Sequence of protein 1:
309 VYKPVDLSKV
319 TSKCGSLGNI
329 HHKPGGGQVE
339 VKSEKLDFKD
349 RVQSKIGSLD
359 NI

Contacts between the two chains:
Residue F346 in protein 1 contacts residue F346 in protein 2 (closest heavy-atom distance 3.3 Å).
Residue E342 in protein 1 is in contact with residue E342 in protein 2 (closest heavy-atom distance 3.0 Å).
Residue D348 in protein 1 is in contact with residue R349 in protein 2 (closest heavy-atom distance 2.9 Å).
Residue D348 in protein 1 interacts with residue D348 in protein 2 (closest heavy-atom distance 2.8 Å).
Residue Q336 in protein 1 is in contact with residue Q336 in protein 2 (closest heavy-atom distance 2.8 Å).
Residue N327 in protein 1 contacts residue I328 in protein 2 (closest heavy-atom distance 2.9 Å).
Residue G335 in protein 1 interacts with residue G335 in protein 2 (closest heavy-atom distance 3.2 Å).
Residue H329 in protein 1 interacts with residue I328 in protein 2 (closest heavy-atom distance 2.8 Å).
Residue V350 in protein 1 is in contact with residue Q351 in protein 2 (closest heavy-atom distance 2.8 Å).
Residue K353 in protein 1 is in contact with residue K353 in protein 2 (closest heavy-atom distance 3.3 Å).
Residue G334 in protein 1 interacts with residue G334 in protein 2 (closest heavy-atom distance 3.1 Å).
Residue S356 in protein 1 is in contact with residue L357 in protein 2 (closest heavy-atom distance 2.8 Å).
Residue Y310 in protein 1 interacts with residue Y310 in protein 2 (closest heavy-atom distance 3.3 Å).
Residue H329 in protein 1 contacts residue H330 in protein 2 (closest heavy-atom distance 2.9 Å).
Residue V313 in protein 1 contacts residue D314 in protein 2 (closest heavy-atom distance 3.0 Å).
Residue L315 in protein 1 is in contact with residue L315 in protein 2 (closest heavy-atom distance 3.3 Å).
Residue D358 in protein 1 is in contact with residue D358 in protein 2 (closest heavy-atom distance 2.9 Å).
Residue F346 in protein 1 contacts residue K347 in protein 2 (closest heavy-atom distance 2.8 Å).
Residue V339 in protein 1 contacts residue E338 in protein 2 (closest heavy-atom distance 2.9 Å).
Residue L344 in protein 1 contacts residue D345 in protein 2 (closest heavy-atom distance 2.9 Å).
Residue V350 in protein 1 interacts with residue R349 in protein 2 (closest heavy-atom distance 2.9 Å).
Residue L325 in protein 1 is in contact with residue L325 in protein 2 (closest heavy-atom distance 3.3 Å).
Residue L325 in protein 1 is in contact with residue S324 in protein 2 (closest heavy-atom distance 2.9 Å).
Residue E342 in protein 1 interacts with residue K343 in protein 2 (closest heavy-atom distance 2.9 Å).
Residue K340 in protein 1 interacts with residue E338 in protein 2 (closest heavy-atom distance 2.8 Å).
Residue K317 in protein 1 contacts residue S316 in protein 2 (closest heavy-atom distance 3.0 Å).
Residue S356 in protein 1 is in contact with residue G355 in protein 2 (closest heavy-atom distance 2.9 Å).
Residue G333 in protein 1 interacts with residue P332 in protein 2 (closest heavy-atom distance 2.8 Å).
Residue L344 in protein 1 is in contact with residue K343 in protein 2 (closest heavy-atom distance 2.9 Å).
Residue S352 in protein 1 contacts residue S352 in protein 2 (closest heavy-atom distance 3.3 Å).
Residue D358 in protein 1 interacts with residue N359 in protein 2 (closest heavy-atom distance 3.1 Å).
Residue V313 in protein 1 contacts residue P312 in protein 2 (closest heavy-atom distance 3.0 Å).
Residue V339 in protein 1 interacts with residue K340 in protein 2 (closest heavy-atom distance 3.0 Å).
Residue D348 in protein 1 is in contact with residue N327 in protein 2 (closest heavy-atom distance 2.9 Å).
Residue N327 in protein 1 contacts residue G326 in protein 2 (closest heavy-atom distance 2.9 Å).
Residue N359 in protein 1 interacts with residue I360 in protein 2 (closest heavy-atom distance 2.9 Å).
Residue G334 in protein 1 is in contact with residue G335 in protein 2 (closest heavy-atom distance 3.2 Å).
Residue I354 in protein 1 interacts with residue G355 in protein 2 (closest heavy-atom distance 3.0 Å).
Residue S352 in protein 1 is in contact with residue K353 in protein 2 (closest heavy-atom distance 3.0 Å).
Residue F346 in protein 1 is in contact with residue D345 in protein 2 (closest heavy-atom distance 2.9 Å).
Residue S316 in protein 1 interacts with residue S316 in protein 2 (closest heavy-atom distance 2.7 Å).
Residue S341 in protein 1 interacts with residue K340 in protein 2 (closest heavy-atom distance 3.2 Å).
Residue T319 in protein 1 interacts with residue V318 in protein 2 (closest heavy-atom distance 2.9 Å).
Residue C322 in protein 1 interacts with residue C322 in protein 2 (closest heavy-atom distance 3.3 Å).
Residue K317 in protein 1 interacts with residue V318 in protein 2 (closest heavy-atom distance 2.9 Å).
Residue N327 in protein 1 interacts with residue N327 in protein 2 (closest heavy-atom distance 2.8 Å).
Residue T319 in protein 1 interacts with residue S320 in protein 2 (closest heavy-atom distance 2.9 Å).
Residue I354 in protein 1 is in contact with residue K353 in protein 2 (closest heavy-atom distance 2.9 Å).
Residue L325 in protein 1 contacts residue G326 in protein 2 (closest heavy-atom distance 3.1 Å).
Residue L357 in protein 1 contacts residue D358 in protein 2 (closest heavy-atom distance 3.2 Å).
Residue K331 in protein 1 interacts with residue H330 in protein 2 (closest heavy-atom distance 2.8 Å).
Residue S356 in protein 1 is in contact with residue D358 in protein 2 (closest heavy-atom distance 2.6 Å).
Residue V309 in protein 1 interacts with residue Y310 in protein 2 (closest heavy-atom distance 3.0 Å).
Residue S356 in protein 1 interacts with residue K321 in protein 2 (closest heavy-atom distance 3.0 Å).
Residue N359 in protein 1 is in contact with residue N359 in protein 2 (closest heavy-atom distance 2.9 Å).
Residue D348 in protein 1 contacts residue H329 in protein 2 (closest heavy-atom distance 2.8 Å).
Residue Q336 in protein 1 is in contact with residue V337 in protein 2 (closest heavy-atom distance 3.1 Å).
Residue K321 in protein 1 interacts with residue S320 in protein 2 (closest heavy-atom distance 2.8 Å).
Residue L315 in protein 1 is in contact with residue D314 in protein 2 (closest heavy-atom distance 3.0 Å).
Residue Y310 in protein 1 is in contact with residue K311 in protein 2 (closest heavy-atom distance 2.9 Å).

The following describes two proteins that form a bound complex.

Sequence of protein 2:
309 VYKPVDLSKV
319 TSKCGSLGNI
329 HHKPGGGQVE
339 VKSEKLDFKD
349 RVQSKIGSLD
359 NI